The following describes two proteins that form a bound complex.

Sequence of the second protein:
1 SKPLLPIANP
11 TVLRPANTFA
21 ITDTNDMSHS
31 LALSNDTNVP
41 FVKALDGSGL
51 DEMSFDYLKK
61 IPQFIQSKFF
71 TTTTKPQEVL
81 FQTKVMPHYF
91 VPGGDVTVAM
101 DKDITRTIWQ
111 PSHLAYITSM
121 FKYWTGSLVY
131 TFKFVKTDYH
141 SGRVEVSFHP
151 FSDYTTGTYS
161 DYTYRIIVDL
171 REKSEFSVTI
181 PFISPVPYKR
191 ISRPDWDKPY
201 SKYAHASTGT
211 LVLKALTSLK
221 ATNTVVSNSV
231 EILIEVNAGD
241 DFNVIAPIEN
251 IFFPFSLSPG

Residue-level contacts at the interface:
Residue L33 in the second protein contacts residue I21 in the first protein (closest heavy-atom distance 3.2 Å).
Residue H29 in the second protein interacts with residue N17 in the first protein (closest heavy-atom distance 4.8 Å).
Residue N17 in the second protein is in contact with residue V12 in the first protein (closest heavy-atom distance 4.9 Å).
Residue H29 in the second protein interacts with residue T18 in the first protein (closest heavy-atom distance 2.5 Å).
Residue V12 in the second protein is in contact with residue N9 in the first protein (closest heavy-atom distance 4.5 Å).
Residue L33 in the second protein contacts residue T22 in the first protein (closest heavy-atom distance 2.5 Å).
Residue L33 in the second protein interacts with residue P247 in the first protein (closest heavy-atom distance 3.6 Å).
Residue P10 in the second protein interacts with residue I7 in the first protein (closest heavy-atom distance 3.1 Å).
Residue V12 in the second protein is in contact with residue T11 in the first protein (closest heavy-atom distance 3.2 Å).
Residue S34 in the second protein interacts with residue D23 in the first protein (closest heavy-atom distance 3.2 Å).
Residue N9 in the second protein contacts residue I7 in the first protein (closest heavy-atom distance 4.6 Å).
Residue T11 in the second protein interacts with residue T11 in the first protein (closest heavy-atom distance 3.3 Å).
Residue R14 in the second protein interacts with residue P10 in the first protein (closest heavy-atom distance 3.8 Å).
Residue N35 in the second protein interacts with residue I21 in the first protein (closest heavy-atom distance 3.7 Å).
Residue V12 in the second protein interacts with residue P10 in the first protein (closest heavy-atom distance 3.0 Å).
Residue I7 in the second protein interacts with residue L5 in the first protein (closest heavy-atom distance 4.1 Å).
Residue N9 in the second protein interacts with residue L5 in the first protein (closest heavy-atom distance 3.3 Å).
Residue L33 in the second protein is in contact with residue A20 in the first protein (closest heavy-atom distance 3.7 Å).
Residue T11 in the second protein contacts residue P10 in the first protein (closest heavy-atom distance 4.4 Å).
Residue M27 in the second protein contacts residue V12 in the first protein (closest heavy-atom distance 3.8 Å).
Residue R14 in the second protein contacts residue T11 in the first protein (closest heavy-atom distance 3.2 Å).
Residue M27 in the second protein contacts residue R14 in the first protein (closest heavy-atom distance 2.9 Å).
Residue S34 in the second protein contacts residue I21 in the first protein (closest heavy-atom distance 4.0 Å).
Residue S30 in the second protein interacts with residue A20 in the first protein (closest heavy-atom distance 3.7 Å).
Residue P10 in the second protein is in contact with residue A8 in the first protein (closest heavy-atom distance 2.7 Å).
Residue S34 in the second protein contacts residue T22 in the first protein (closest heavy-atom distance 4.2 Å).
Residue P10 in the second protein contacts residue P6 in the first protein (closest heavy-atom distance 3.2 Å).
Residue A32 in the second protein interacts with residue I21 in the first protein (closest heavy-atom distance 4.2 Å).
Residue L13 in the second protein contacts residue T11 in the first protein (closest heavy-atom distance 3.2 Å).
Residue T11 in the second protein contacts residue N9 in the first protein (closest heavy-atom distance 3.2 Å).
Residue N35 in the second protein is in contact with residue T24 in the first protein (closest heavy-atom distance 3.5 Å).
Residue L31 in the second protein contacts residue A20 in the first protein (closest heavy-atom distance 4.1 Å).
Residue A8 in the second protein is in contact with residue L5 in the first protein (closest heavy-atom distance 3.3 Å).
Residue A16 in the second protein is in contact with residue V12 in the first protein (closest heavy-atom distance 4.3 Å).
Residue A32 in the second protein is in contact with residue A20 in the first protein (closest heavy-atom distance 3.4 Å).
Residue R14 in the second protein interacts with residue L13 in the first protein (closest heavy-atom distance 5.0 Å).
Residue S30 in the second protein is in contact with residue I21 in the first protein (closest heavy-atom distance 3.7 Å).
Residue L13 in the second protein contacts residue L13 in the first protein (closest heavy-atom distance 3.6 Å).
Residue L33 in the second protein is in contact with residue D23 in the first protein (closest heavy-atom distance 4.6 Å).
Residue N9 in the second protein interacts with residue P6 in the first protein (closest heavy-atom distance 3.5 Å).
Residue N9 in the second protein interacts with residue A8 in the first protein (closest heavy-atom distance 3.6 Å).
Residue T11 in the second protein is in contact with residue I7 in the first protein (closest heavy-atom distance 4.6 Å).
Residue H29 in the second protein is in contact with residue R14 in the first protein (closest heavy-atom distance 3.4 Å).
Residue H29 in the second protein is in contact with residue A16 in the first protein (closest heavy-atom distance 4.0 Å).
Residue V12 in the second protein is in contact with residue I7 in the first protein (closest heavy-atom distance 4.0 Å).
Residue P15 in the second protein interacts with residue V12 in the first protein (closest heavy-atom distance 4.8 Å).
Residue P10 in the second protein contacts residue L5 in the first protein (closest heavy-atom distance 3.9 Å).
Residue N35 in the second protein contacts residue D23 in the first protein (closest heavy-atom distance 3.3 Å).
Residue T11 in the second protein contacts residue A8 in the first protein (closest heavy-atom distance 4.2 Å).
Residue R14 in the second protein contacts residue V12 in the first protein (closest heavy-atom distance 3.4 Å).
Residue S28 in the second protein contacts residue R14 in the first protein (closest heavy-atom distance 3.0 Å).
Residue S30 in the second protein contacts residue T18 in the first protein (closest heavy-atom distance 3.3 Å).

Sequence of the first protein:
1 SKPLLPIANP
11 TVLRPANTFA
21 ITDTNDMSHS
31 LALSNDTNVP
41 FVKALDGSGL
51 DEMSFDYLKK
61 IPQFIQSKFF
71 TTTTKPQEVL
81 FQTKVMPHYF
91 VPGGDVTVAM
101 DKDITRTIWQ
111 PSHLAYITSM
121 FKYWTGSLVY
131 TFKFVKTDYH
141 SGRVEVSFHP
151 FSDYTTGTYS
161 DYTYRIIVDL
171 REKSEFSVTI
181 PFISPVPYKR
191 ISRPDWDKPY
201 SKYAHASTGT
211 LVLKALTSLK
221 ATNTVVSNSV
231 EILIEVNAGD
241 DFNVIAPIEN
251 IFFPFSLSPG